Residue-level contacts at the interface:
Residue R357 in the first protein contacts residue K17 in the second protein (closest heavy-atom distance 2.9 Å).
Residue F200 in the first protein interacts with residue L20 in the second protein (closest heavy-atom distance 3.7 Å).
Residue Q298 in the first protein contacts residue D18 in the second protein (closest heavy-atom distance 3.7 Å).
Residue G352 in the first protein contacts residue L20 in the second protein (closest heavy-atom distance 3.9 Å).
Residue H201 in the first protein is in contact with residue L20 in the second protein (closest heavy-atom distance 2.8 Å).
Residue G352 in the first protein contacts residue D18 in the second protein (closest heavy-atom distance 3.2 Å).
Residue R197 in the first protein contacts residue Y23 in the second protein (closest heavy-atom distance 2.9 Å).
Residue H164 in the first protein interacts with residue Y23 in the second protein (closest heavy-atom distance 2.9 Å).
Residue P353 in the first protein is in contact with residue L20 in the second protein (closest heavy-atom distance 3.5 Å).
Residue F103 in the first protein contacts residue L28 in the second protein (closest heavy-atom distance 3.4 Å).
Residue Y236 in the first protein interacts with residue T26 in the second protein (closest heavy-atom distance 3.6 Å).
Residue F103 in the first protein is in contact with residue G30 in the second protein (closest heavy-atom distance 3.4 Å).
Residue E288 in the first protein interacts with residue G19 in the second protein (closest heavy-atom distance 3.0 Å).
Residue R64 in the first protein interacts with residue F31 in the second protein (closest heavy-atom distance 3.1 Å).
Residue Q335 in the first protein contacts residue K17 in the second protein (closest heavy-atom distance 3.7 Å).
Residue L290 in the first protein interacts with residue D18 in the second protein (closest heavy-atom distance 3.8 Å).
Residue N66 in the first protein interacts with residue G30 in the second protein (closest heavy-atom distance 3.8 Å).
Residue Q102 in the first protein contacts residue L28 in the second protein (closest heavy-atom distance 3.5 Å).
Residue I429 in the first protein is in contact with residue C16 in the second protein (closest heavy-atom distance 3.7 Å).
Residue Q335 in the first protein is in contact with residue D18 in the second protein (closest heavy-atom distance 3.9 Å).
Residue L104 in the first protein is in contact with residue G30 in the second protein (closest heavy-atom distance 3.5 Å).
Residue E288 in the first protein is in contact with residue C16 in the second protein (closest heavy-atom distance 3.8 Å).
Residue L104 in the first protein is in contact with residue E29 in the second protein (closest heavy-atom distance 3.3 Å).
Residue G105 in the first protein contacts residue L28 in the second protein (closest heavy-atom distance 3.1 Å).
Residue L137 in the first protein is in contact with residue T24 in the second protein (closest heavy-atom distance 3.9 Å).
Residue I429 in the first protein is in contact with residue T26 in the second protein (closest heavy-atom distance 3.8 Å).
Residue A428 in the first protein is in contact with residue T26 in the second protein (closest heavy-atom distance 3.8 Å).
Residue N66 in the first protein interacts with residue E29 in the second protein (closest heavy-atom distance 3.9 Å).
Residue E61 in the first protein contacts residue F31 in the second protein (closest heavy-atom distance 3.8 Å).
Residue P353 in the first protein interacts with residue K17 in the second protein (closest heavy-atom distance 4.0 Å).
Residue F167 in the first protein interacts with residue G21 in the second protein (closest heavy-atom distance 3.7 Å).
Residue L104 in the first protein interacts with residue L28 in the second protein (closest heavy-atom distance 3.6 Å).
Residue L235 in the first protein interacts with residue L20 in the second protein (closest heavy-atom distance 3.9 Å).
Residue Y236 in the first protein contacts residue L20 in the second protein (closest heavy-atom distance 3.9 Å).
Residue N66 in the first protein contacts residue F31 in the second protein (closest heavy-atom distance 2.9 Å).
Residue E288 in the first protein interacts with residue D18 in the second protein (closest heavy-atom distance 2.8 Å).
Residue H350 in the first protein is in contact with residue D18 in the second protein (closest heavy-atom distance 3.5 Å).
Residue F167 in the first protein is in contact with residue E22 in the second protein (closest heavy-atom distance 3.8 Å).
Residue F103 in the first protein interacts with residue F31 in the second protein (closest heavy-atom distance 3.7 Å).
Residue F167 in the first protein interacts with residue Y23 in the second protein (closest heavy-atom distance 3.7 Å).
Residue M107 in the first protein is in contact with residue L28 in the second protein (closest heavy-atom distance 3.7 Å).
Residue W296 in the first protein contacts residue D18 in the second protein (closest heavy-atom distance 4.0 Å).
Residue L137 in the first protein is in contact with residue Y23 in the second protein (closest heavy-atom distance 4.0 Å).
Residue V133 in the first protein interacts with residue Y23 in the second protein (closest heavy-atom distance 3.9 Å).
Residue R359 in the first protein contacts residue K17 in the second protein (closest heavy-atom distance 4.0 Å).
Residue Y236 in the first protein is in contact with residue T24 in the second protein (closest heavy-atom distance 3.5 Å).
Residue R233 in the first protein is in contact with residue L20 in the second protein (closest heavy-atom distance 4.0 Å).
Residue T351 in the first protein interacts with residue G19 in the second protein (closest heavy-atom distance 3.7 Å).
Residue S65 in the first protein interacts with residue F31 in the second protein (closest heavy-atom distance 3.7 Å).
Residue T351 in the first protein contacts residue D18 in the second protein (closest heavy-atom distance 3.5 Å).
Residue P353 in the first protein is in contact with residue G19 in the second protein (closest heavy-atom distance 3.7 Å).
Residue E288 in the first protein is in contact with residue K15 in the second protein (closest heavy-atom distance 3.8 Å).
Residue E288 in the first protein interacts with residue K17 in the second protein (closest heavy-atom distance 2.9 Å).
Residue D287 in the first protein is in contact with residue K17 in the second protein (closest heavy-atom distance 3.5 Å).
Residue Q303 in the first protein contacts residue K15 in the second protein (closest heavy-atom distance 2.9 Å).
Residue Q304 in the first protein interacts with residue K15 in the second protein (closest heavy-atom distance 3.5 Å).
Residue K337 in the first protein is in contact with residue D18 in the second protein (closest heavy-atom distance 2.8 Å).
Residue A60 in the first protein is in contact with residue F31 in the second protein (closest heavy-atom distance 3.3 Å).
Residue R359 in the first protein is in contact with residue D18 in the second protein (closest heavy-atom distance 2.8 Å).
Residue Y236 in the first protein interacts with residue C25 in the second protein (closest heavy-atom distance 2.7 Å).

Sequence of the second protein:
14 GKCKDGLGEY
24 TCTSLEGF

Sequence of the first protein:
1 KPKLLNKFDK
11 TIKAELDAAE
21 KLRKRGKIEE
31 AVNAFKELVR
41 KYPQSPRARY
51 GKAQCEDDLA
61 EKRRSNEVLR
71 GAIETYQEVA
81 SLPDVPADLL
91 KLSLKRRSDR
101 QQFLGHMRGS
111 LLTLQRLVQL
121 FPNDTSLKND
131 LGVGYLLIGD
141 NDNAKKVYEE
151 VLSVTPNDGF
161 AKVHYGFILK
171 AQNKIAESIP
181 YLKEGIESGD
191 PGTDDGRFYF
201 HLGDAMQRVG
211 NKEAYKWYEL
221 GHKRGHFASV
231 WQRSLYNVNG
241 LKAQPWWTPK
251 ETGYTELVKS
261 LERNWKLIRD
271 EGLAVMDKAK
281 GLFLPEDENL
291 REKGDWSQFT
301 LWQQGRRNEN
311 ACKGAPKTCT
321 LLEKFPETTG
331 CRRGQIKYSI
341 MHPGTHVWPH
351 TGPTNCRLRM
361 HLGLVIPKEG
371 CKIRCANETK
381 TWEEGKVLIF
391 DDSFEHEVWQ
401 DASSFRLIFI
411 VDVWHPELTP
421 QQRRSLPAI

These two protein chains interact to form a complex.